Sequence of protein 2:
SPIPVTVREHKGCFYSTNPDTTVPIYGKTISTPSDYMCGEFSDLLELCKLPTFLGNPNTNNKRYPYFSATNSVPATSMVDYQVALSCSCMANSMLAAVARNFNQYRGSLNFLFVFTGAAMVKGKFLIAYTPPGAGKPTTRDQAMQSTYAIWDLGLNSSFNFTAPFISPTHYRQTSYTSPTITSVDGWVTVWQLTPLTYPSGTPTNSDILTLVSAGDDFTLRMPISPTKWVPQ

Contacts between the two chains:
Residue S1 in protein 2 is in contact with residue F13 in protein 1 (closest heavy-atom distance 4.3 Å).
Residue K28 in protein 2 is in contact with residue N1 in protein 1 (closest heavy-atom distance 4.1 Å).
Residue K28 in protein 2 interacts with residue G4 in protein 1 (closest heavy-atom distance 4.7 Å).
Residue K28 in protein 2 interacts with residue S3 in protein 1 (closest heavy-atom distance 3.2 Å).
Residue G27 in protein 2 interacts with residue N5 in protein 1 (closest heavy-atom distance 4.9 Å).
Residue I3 in protein 2 contacts residue F13 in protein 1 (closest heavy-atom distance 4.9 Å).
Residue K28 in protein 2 interacts with residue E2 in protein 1 (closest heavy-atom distance 2.8 Å).

This data describes a binding interaction between two proteins.

Sequence of protein 1:
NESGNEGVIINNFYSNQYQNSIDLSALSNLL